Sequence of protein 1:
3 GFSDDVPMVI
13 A

This data describes a binding interaction between two proteins.

Sequence of protein 2:
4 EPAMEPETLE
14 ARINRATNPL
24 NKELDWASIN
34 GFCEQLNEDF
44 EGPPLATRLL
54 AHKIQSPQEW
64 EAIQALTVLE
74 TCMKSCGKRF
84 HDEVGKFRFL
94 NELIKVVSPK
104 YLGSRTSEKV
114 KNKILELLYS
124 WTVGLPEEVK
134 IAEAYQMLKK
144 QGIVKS

Residue-level contacts at the interface:
Residue Q144 in protein 2 is in contact with residue A13 in protein 1 (closest heavy-atom distance 3.6 Å).
Residue M140 in protein 2 interacts with residue I12 in protein 1 (closest heavy-atom distance 4.3 Å).
Residue K133 in protein 2 is in contact with residue S5 in protein 1 (closest heavy-atom distance 4.7 Å).
Residue F90 in protein 2 contacts residue M10 in protein 1 (closest heavy-atom distance 3.6 Å).
Residue F90 in protein 2 interacts with residue D7 in protein 1 (closest heavy-atom distance 2.8 Å).
Residue Y104 in protein 2 is in contact with residue I12 in protein 1 (closest heavy-atom distance 3.8 Å).
Residue Y104 in protein 2 contacts residue V11 in protein 1 (closest heavy-atom distance 3.6 Å).
Residue I97 in protein 2 interacts with residue A13 in protein 1 (closest heavy-atom distance 4.0 Å).
Residue K89 in protein 2 interacts with residue D6 in protein 1 (closest heavy-atom distance 3.7 Å).
Residue I97 in protein 2 interacts with residue M10 in protein 1 (closest heavy-atom distance 4.0 Å).
Residue R91 in protein 2 contacts residue D7 in protein 1 (closest heavy-atom distance 2.9 Å).
Residue K103 in protein 2 interacts with residue I12 in protein 1 (closest heavy-atom distance 3.7 Å).
Residue A137 in protein 2 is in contact with residue M10 in protein 1 (closest heavy-atom distance 3.9 Å).
Residue S101 in protein 2 is in contact with residue I12 in protein 1 (closest heavy-atom distance 4.7 Å).
Residue K98 in protein 2 interacts with residue V11 in protein 1 (closest heavy-atom distance 4.2 Å).
Residue N94 in protein 2 interacts with residue V11 in protein 1 (closest heavy-atom distance 2.9 Å).
Residue M140 in protein 2 contacts residue A13 in protein 1 (closest heavy-atom distance 3.5 Å).
Residue I146 in protein 2 is in contact with residue A13 in protein 1 (closest heavy-atom distance 4.1 Å).
Residue I97 in protein 2 interacts with residue V11 in protein 1 (closest heavy-atom distance 3.5 Å).
Residue E136 in protein 2 interacts with residue M10 in protein 1 (closest heavy-atom distance 4.1 Å).
Residue R91 in protein 2 is in contact with residue D6 in protein 1 (closest heavy-atom distance 3.1 Å).
Residue R91 in protein 2 interacts with residue V8 in protein 1 (closest heavy-atom distance 3.6 Å).
Residue Q144 in protein 2 contacts residue I12 in protein 1 (closest heavy-atom distance 4.2 Å).
Residue S101 in protein 2 is in contact with residue A13 in protein 1 (closest heavy-atom distance 2.8 Å).
Residue F90 in protein 2 is in contact with residue V8 in protein 1 (closest heavy-atom distance 3.4 Å).
Residue K133 in protein 2 interacts with residue D7 in protein 1 (closest heavy-atom distance 2.8 Å).
Residue P102 in protein 2 is in contact with residue A13 in protein 1 (closest heavy-atom distance 4.2 Å).
Residue N94 in protein 2 contacts residue V8 in protein 1 (closest heavy-atom distance 3.6 Å).
Residue I97 in protein 2 is in contact with residue I12 in protein 1 (closest heavy-atom distance 4.5 Å).
Residue K103 in protein 2 contacts residue A13 in protein 1 (closest heavy-atom distance 3.4 Å).
Residue F90 in protein 2 interacts with residue P9 in protein 1 (closest heavy-atom distance 4.1 Å).
Residue K89 in protein 2 contacts residue D7 in protein 1 (closest heavy-atom distance 3.4 Å).
Residue M140 in protein 2 interacts with residue M10 in protein 1 (closest heavy-atom distance 3.8 Å).
Residue G88 in protein 2 contacts residue D7 in protein 1 (closest heavy-atom distance 5.0 Å).
Residue N94 in protein 2 interacts with residue M10 in protein 1 (closest heavy-atom distance 3.5 Å).
Residue L141 in protein 2 interacts with residue A13 in protein 1 (closest heavy-atom distance 3.7 Å).
Residue N94 in protein 2 contacts residue P9 in protein 1 (closest heavy-atom distance 2.9 Å).
Residue M140 in protein 2 contacts residue V11 in protein 1 (closest heavy-atom distance 3.3 Å).